This data describes a binding interaction between two proteins.

Sequence of protein 1:
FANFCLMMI

Contacts between the two chains:
Residue F32 in protein 2 interacts with residue F1 in protein 1 (closest heavy-atom distance 4.9 Å).
Residue Q61 in protein 2 is in contact with residue A2 in protein 1 (closest heavy-atom distance 3.1 Å).
Residue Q151 in protein 2 is in contact with residue F4 in protein 1 (closest heavy-atom distance 3.9 Å).
Residue Y96 in protein 2 is in contact with residue N3 in protein 1 (closest heavy-atom distance 2.9 Å).
Residue V71 in protein 2 is in contact with residue C5 in protein 1 (closest heavy-atom distance 3.5 Å).
Residue K142 in protein 2 interacts with residue I9 in protein 1 (closest heavy-atom distance 2.7 Å).
Residue V148 in protein 2 contacts residue L6 in protein 1 (closest heavy-atom distance 3.5 Å).
Residue T139 in protein 2 interacts with residue I9 in protein 1 (closest heavy-atom distance 2.8 Å).
Residue S75 in protein 2 is in contact with residue I9 in protein 1 (closest heavy-atom distance 3.1 Å).
Residue I138 in protein 2 contacts residue I9 in protein 1 (closest heavy-atom distance 4.8 Å).
Residue L146 in protein 2 is in contact with residue M7 in protein 1 (closest heavy-atom distance 4.0 Å).
Residue V64 in protein 2 contacts residue N3 in protein 1 (closest heavy-atom distance 3.5 Å).
Residue S75 in protein 2 contacts residue M8 in protein 1 (closest heavy-atom distance 4.5 Å).
Residue Y155 in protein 2 interacts with residue F1 in protein 1 (closest heavy-atom distance 2.6 Å).
Residue R60 in protein 2 interacts with residue F1 in protein 1 (closest heavy-atom distance 3.4 Å).
Residue I78 in protein 2 interacts with residue I9 in protein 1 (closest heavy-atom distance 3.6 Å).
Residue Y7 in protein 2 interacts with residue F1 in protein 1 (closest heavy-atom distance 2.8 Å).
Residue D74 in protein 2 contacts residue M8 in protein 1 (closest heavy-atom distance 4.3 Å).
Residue N152 in protein 2 is in contact with residue N3 in protein 1 (closest heavy-atom distance 3.8 Å).
Residue Y7 in protein 2 contacts residue A2 in protein 1 (closest heavy-atom distance 3.5 Å).
Residue V71 in protein 2 is in contact with residue M8 in protein 1 (closest heavy-atom distance 4.1 Å).
Residue W163 in protein 2 is in contact with residue F1 in protein 1 (closest heavy-atom distance 3.4 Å).
Residue Y112 in protein 2 interacts with residue C5 in protein 1 (closest heavy-atom distance 4.8 Å).
Residue Q151 in protein 2 contacts residue N3 in protein 1 (closest heavy-atom distance 3.1 Å).
Residue I78 in protein 2 contacts residue M8 in protein 1 (closest heavy-atom distance 3.4 Å).
Residue W143 in protein 2 is in contact with residue M7 in protein 1 (closest heavy-atom distance 3.1 Å).
Residue Y155 in protein 2 interacts with residue A2 in protein 1 (closest heavy-atom distance 3.9 Å).
Residue W143 in protein 2 is in contact with residue I9 in protein 1 (closest heavy-atom distance 3.6 Å).
Residue Y57 in protein 2 is in contact with residue F1 in protein 1 (closest heavy-atom distance 3.4 Å).
Residue F119 in protein 2 interacts with residue I9 in protein 1 (closest heavy-atom distance 4.2 Å).
Residue K142 in protein 2 contacts residue M8 in protein 1 (closest heavy-atom distance 3.4 Å).
Residue V64 in protein 2 contacts residue A2 in protein 1 (closest heavy-atom distance 4.2 Å).
Residue W143 in protein 2 interacts with residue M8 in protein 1 (closest heavy-atom distance 3.0 Å).
Residue V71 in protein 2 is in contact with residue M7 in protein 1 (closest heavy-atom distance 4.3 Å).
Residue V64 in protein 2 interacts with residue F1 in protein 1 (closest heavy-atom distance 4.1 Å).
Residue L65 in protein 2 is in contact with residue A2 in protein 1 (closest heavy-atom distance 4.3 Å).
Residue Q151 in protein 2 is in contact with residue L6 in protein 1 (closest heavy-atom distance 3.5 Å).
Residue Y9 in protein 2 is in contact with residue C5 in protein 1 (closest heavy-atom distance 4.5 Å).
Residue Y155 in protein 2 interacts with residue N3 in protein 1 (closest heavy-atom distance 3.5 Å).
Residue K142 in protein 2 is in contact with residue M7 in protein 1 (closest heavy-atom distance 4.7 Å).
Residue Y167 in protein 2 interacts with residue F1 in protein 1 (closest heavy-atom distance 2.9 Å).
Residue Y9 in protein 2 contacts residue A2 in protein 1 (closest heavy-atom distance 3.6 Å).
Residue N94 in protein 2 contacts residue C5 in protein 1 (closest heavy-atom distance 4.7 Å).
Residue A68 in protein 2 contacts residue C5 in protein 1 (closest heavy-atom distance 3.8 Å).
Residue Y96 in protein 2 contacts residue A2 in protein 1 (closest heavy-atom distance 3.3 Å).
Residue Y110 in protein 2 contacts residue F4 in protein 1 (closest heavy-atom distance 4.2 Å).
Residue L5 in protein 2 interacts with residue F1 in protein 1 (closest heavy-atom distance 4.0 Å).
Residue V148 in protein 2 is in contact with residue M7 in protein 1 (closest heavy-atom distance 4.3 Å).
Residue Y9 in protein 2 contacts residue N3 in protein 1 (closest heavy-atom distance 3.9 Å).
Residue V79 in protein 2 contacts residue I9 in protein 1 (closest heavy-atom distance 4.1 Å).
Residue Q61 in protein 2 is in contact with residue F1 in protein 1 (closest heavy-atom distance 3.6 Å).
Residue R82 in protein 2 contacts residue I9 in protein 1 (closest heavy-atom distance 3.0 Å).
Residue V64 in protein 2 is in contact with residue F4 in protein 1 (closest heavy-atom distance 4.2 Å).
Residue G67 in protein 2 is in contact with residue C5 in protein 1 (closest heavy-atom distance 4.6 Å).
Residue W92 in protein 2 is in contact with residue I9 in protein 1 (closest heavy-atom distance 3.7 Å).
Residue Y110 in protein 2 interacts with residue N3 in protein 1 (closest heavy-atom distance 3.1 Å).

Sequence of protein 2:
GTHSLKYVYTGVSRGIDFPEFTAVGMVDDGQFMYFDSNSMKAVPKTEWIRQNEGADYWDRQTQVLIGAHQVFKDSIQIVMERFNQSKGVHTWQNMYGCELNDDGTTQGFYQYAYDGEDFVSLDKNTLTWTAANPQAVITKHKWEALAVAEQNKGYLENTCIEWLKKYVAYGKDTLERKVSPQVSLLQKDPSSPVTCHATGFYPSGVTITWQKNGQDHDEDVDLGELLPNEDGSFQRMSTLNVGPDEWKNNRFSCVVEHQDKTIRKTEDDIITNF